Sequence of protein 2:
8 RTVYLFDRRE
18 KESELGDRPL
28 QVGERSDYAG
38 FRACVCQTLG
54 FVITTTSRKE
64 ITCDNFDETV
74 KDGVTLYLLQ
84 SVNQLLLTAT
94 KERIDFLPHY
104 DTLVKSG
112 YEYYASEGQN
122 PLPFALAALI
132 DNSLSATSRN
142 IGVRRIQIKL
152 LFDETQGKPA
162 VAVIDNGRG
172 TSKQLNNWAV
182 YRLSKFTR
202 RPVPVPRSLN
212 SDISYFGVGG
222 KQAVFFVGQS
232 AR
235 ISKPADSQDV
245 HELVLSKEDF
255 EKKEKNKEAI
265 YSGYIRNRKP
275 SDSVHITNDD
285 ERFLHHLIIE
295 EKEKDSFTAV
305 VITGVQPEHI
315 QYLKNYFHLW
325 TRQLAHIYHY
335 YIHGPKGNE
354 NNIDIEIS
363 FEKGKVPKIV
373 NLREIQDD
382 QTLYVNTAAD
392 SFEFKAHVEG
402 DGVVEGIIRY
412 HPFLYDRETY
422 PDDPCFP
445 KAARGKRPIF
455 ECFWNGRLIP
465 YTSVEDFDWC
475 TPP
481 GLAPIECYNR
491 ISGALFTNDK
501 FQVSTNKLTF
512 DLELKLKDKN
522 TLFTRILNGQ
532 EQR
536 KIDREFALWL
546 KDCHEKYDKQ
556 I

Interface contacts:
Residue D98 in protein 1 interacts with residue N177 in protein 2 (closest heavy-atom distance 2.9 Å).
Residue F99 in protein 1 interacts with residue Y265 in protein 2 (closest heavy-atom distance 2.9 Å).
Residue T509 in protein 1 interacts with residue Y115 in protein 2 (closest heavy-atom distance 3.5 Å).
Residue D243 in protein 1 contacts residue R61 in protein 2 (closest heavy-atom distance 3.0 Å).
Residue D98 in protein 1 contacts residue S266 in protein 2 (closest heavy-atom distance 2.8 Å).
Residue T93 in protein 1 interacts with residue R270 in protein 2 (closest heavy-atom distance 3.4 Å).
Residue N86 in protein 1 is in contact with residue Q242 in protein 2 (closest heavy-atom distance 2.9 Å).
Residue F217 in protein 1 is in contact with residue Y112 in protein 2 (closest heavy-atom distance 3.4 Å).
Residue Y80 in protein 1 is in contact with residue N271 in protein 2 (closest heavy-atom distance 3.3 Å).
Residue Q87 in protein 1 is in contact with residue Q242 in protein 2 (closest heavy-atom distance 2.6 Å).
Residue Y182 in protein 1 interacts with residue H102 in protein 2 (closest heavy-atom distance 3.0 Å).
Residue A92 in protein 1 is in contact with residue N271 in protein 2 (closest heavy-atom distance 3.3 Å).
Residue Y115 in protein 1 is in contact with residue Y115 in protein 2 (closest heavy-atom distance 3.2 Å).
Residue E95 in protein 1 contacts residue N271 in protein 2 (closest heavy-atom distance 3.1 Å).
Residue T505 in protein 1 is in contact with residue E113 in protein 2 (closest heavy-atom distance 2.7 Å).
Residue N271 in protein 1 contacts residue A92 in protein 2 (closest heavy-atom distance 3.3 Å).
Residue I97 in protein 1 interacts with residue S266 in protein 2 (closest heavy-atom distance 3.4 Å).
Residue G267 in protein 1 is in contact with residue R96 in protein 2 (closest heavy-atom distance 3.4 Å).
Residue P101 in protein 1 interacts with residue Y265 in protein 2 (closest heavy-atom distance 3.5 Å).
Residue L100 in protein 1 is in contact with residue V181 in protein 2 (closest heavy-atom distance 3.2 Å).
Residue N271 in protein 1 contacts residue Y80 in protein 2 (closest heavy-atom distance 2.9 Å).
Residue S266 in protein 1 contacts residue D98 in protein 2 (closest heavy-atom distance 2.6 Å).
Residue E95 in protein 1 contacts residue I269 in protein 2 (closest heavy-atom distance 2.8 Å).
Residue N177 in protein 1 interacts with residue I97 in protein 2 (closest heavy-atom distance 3.5 Å).
Residue A116 in protein 1 contacts residue L515 in protein 2 (closest heavy-atom distance 3.5 Å).
Residue R61 in protein 1 interacts with residue Q242 in protein 2 (closest heavy-atom distance 3.5 Å).
Residue Y265 in protein 1 contacts residue D98 in protein 2 (closest heavy-atom distance 3.2 Å).
Residue D98 in protein 1 interacts with residue Y265 in protein 2 (closest heavy-atom distance 3.3 Å).
Residue L89 in protein 1 interacts with residue D243 in protein 2 (closest heavy-atom distance 3.5 Å).
Residue K273 in protein 1 is in contact with residue L89 in protein 2 (closest heavy-atom distance 3.4 Å).
Residue T505 in protein 1 is in contact with residue Y112 in protein 2 (closest heavy-atom distance 3.1 Å).
Residue H102 in protein 1 interacts with residue Y182 in protein 2 (closest heavy-atom distance 3.0 Å).
Residue I97 in protein 1 contacts residue N177 in protein 2 (closest heavy-atom distance 3.3 Å).
Residue R61 in protein 1 is in contact with residue D243 in protein 2 (closest heavy-atom distance 2.9 Å).
Residue L100 in protein 1 interacts with residue Y265 in protein 2 (closest heavy-atom distance 3.5 Å).
Residue Y112 in protein 1 contacts residue S504 in protein 2 (closest heavy-atom distance 3.2 Å).
Residue E113 in protein 1 interacts with residue T505 in protein 2 (closest heavy-atom distance 2.6 Å).
Residue Y112 in protein 1 interacts with residue T505 in protein 2 (closest heavy-atom distance 3.0 Å).
Residue N177 in protein 1 contacts residue D98 in protein 2 (closest heavy-atom distance 3.0 Å).
Residue T93 in protein 1 contacts residue N271 in protein 2 (closest heavy-atom distance 3.0 Å).
Residue E95 in protein 1 contacts residue Y268 in protein 2 (closest heavy-atom distance 3.2 Å).
Residue E95 in protein 1 contacts residue S173 in protein 2 (closest heavy-atom distance 2.7 Å).
Residue S504 in protein 1 contacts residue Y112 in protein 2 (closest heavy-atom distance 3.2 Å).
Residue I97 in protein 1 interacts with residue G267 in protein 2 (closest heavy-atom distance 3.0 Å).
Residue Y112 in protein 1 contacts residue F217 in protein 2 (closest heavy-atom distance 3.4 Å).
Residue R270 in protein 1 is in contact with residue T93 in protein 2 (closest heavy-atom distance 3.4 Å).
Residue Q242 in protein 1 is in contact with residue N86 in protein 2 (closest heavy-atom distance 3.5 Å).
Residue R270 in protein 1 interacts with residue K94 in protein 2 (closest heavy-atom distance 3.5 Å).
Residue L88 in protein 1 interacts with residue Q242 in protein 2 (closest heavy-atom distance 3.5 Å).
Residue I269 in protein 1 interacts with residue K94 in protein 2 (closest heavy-atom distance 3.5 Å).
Residue Y265 in protein 1 is in contact with residue F99 in protein 2 (closest heavy-atom distance 2.8 Å).
Residue Y268 in protein 1 contacts residue E95 in protein 2 (closest heavy-atom distance 3.0 Å).
Residue I269 in protein 1 is in contact with residue E95 in protein 2 (closest heavy-atom distance 2.7 Å).
Residue N271 in protein 1 interacts with residue E95 in protein 2 (closest heavy-atom distance 3.1 Å).
Residue N271 in protein 1 is in contact with residue T93 in protein 2 (closest heavy-atom distance 3.0 Å).
Residue S266 in protein 1 interacts with residue I97 in protein 2 (closest heavy-atom distance 3.4 Å).
Residue V181 in protein 1 is in contact with residue L100 in protein 2 (closest heavy-atom distance 3.3 Å).
Residue R96 in protein 1 contacts residue G267 in protein 2 (closest heavy-atom distance 3.4 Å).
Residue G267 in protein 1 is in contact with residue I97 in protein 2 (closest heavy-atom distance 2.9 Å).
Residue S173 in protein 1 contacts residue E95 in protein 2 (closest heavy-atom distance 2.6 Å).

These two protein chains interact to form a complex.

Sequence of protein 1:
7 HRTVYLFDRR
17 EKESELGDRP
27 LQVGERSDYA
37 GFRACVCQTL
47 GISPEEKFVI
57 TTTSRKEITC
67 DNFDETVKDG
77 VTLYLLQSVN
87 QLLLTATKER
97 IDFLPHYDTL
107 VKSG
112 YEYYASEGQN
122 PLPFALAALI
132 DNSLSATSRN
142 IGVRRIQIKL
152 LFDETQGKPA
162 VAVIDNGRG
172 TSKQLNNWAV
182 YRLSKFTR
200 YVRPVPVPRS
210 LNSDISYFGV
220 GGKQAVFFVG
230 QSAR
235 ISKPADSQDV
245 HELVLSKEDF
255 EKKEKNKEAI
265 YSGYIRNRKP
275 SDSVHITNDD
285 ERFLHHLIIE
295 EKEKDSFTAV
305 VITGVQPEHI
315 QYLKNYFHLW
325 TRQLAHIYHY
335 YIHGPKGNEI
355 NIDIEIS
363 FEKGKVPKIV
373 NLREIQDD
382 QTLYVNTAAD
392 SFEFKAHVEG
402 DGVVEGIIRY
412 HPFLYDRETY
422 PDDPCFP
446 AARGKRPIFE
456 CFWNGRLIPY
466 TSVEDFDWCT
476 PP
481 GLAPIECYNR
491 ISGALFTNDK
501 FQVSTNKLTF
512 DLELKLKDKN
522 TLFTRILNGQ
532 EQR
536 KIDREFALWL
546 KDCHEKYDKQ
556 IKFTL